The following describes two proteins that form a bound complex.

Residue-level contacts at the interface:
Residue G49 in chain A interacts with residue M2 in chain B (closest heavy-atom distance 3.3 Å).
Residue S3 in chain A contacts residue V51 in chain B (closest heavy-atom distance 3.9 Å).
Residue F4 in chain A interacts with residue P53 in chain B (closest heavy-atom distance 3.5 Å).
Residue I6 in chain A interacts with residue I55 in chain B (closest heavy-atom distance 3.4 Å).
Residue K174 in chain A interacts with residue N118 in chain B (closest heavy-atom distance 3.0 Å).
Residue K174 in chain A is in contact with residue P117 in chain B (closest heavy-atom distance 3.4 Å).
Residue I120 in chain A is in contact with residue K174 in chain B (closest heavy-atom distance 2.4 Å).
Residue M2 in chain A interacts with residue G52 in chain B (closest heavy-atom distance 3.5 Å).
Residue N118 in chain A interacts with residue D119 in chain B (closest heavy-atom distance 2.6 Å).
Residue A54 in chain A is in contact with residue D5 in chain B (closest heavy-atom distance 3.4 Å).
Residue S3 in chain A is in contact with residue G52 in chain B (closest heavy-atom distance 3.0 Å).
Residue I55 in chain A interacts with residue F4 in chain B (closest heavy-atom distance 4.1 Å).
Residue K50 in chain A contacts residue S3 in chain B (closest heavy-atom distance 2.8 Å).
Residue I60 in chain A interacts with residue K174 in chain B (closest heavy-atom distance 3.5 Å).
Residue D5 in chain A interacts with residue M2 in chain B (closest heavy-atom distance 3.5 Å).
Residue N7 in chain A is in contact with residue I55 in chain B (closest heavy-atom distance 2.8 Å).
Residue D5 in chain A interacts with residue I55 in chain B (closest heavy-atom distance 2.7 Å).
Residue L48 in chain A is in contact with residue M2 in chain B (closest heavy-atom distance 3.5 Å).
Residue I6 in chain A interacts with residue G1 in chain B (closest heavy-atom distance 3.4 Å).
Residue T56 in chain A contacts residue N7 in chain B (closest heavy-atom distance 3.3 Å).
Residue I55 in chain A contacts residue I6 in chain B (closest heavy-atom distance 3.4 Å).
Residue N7 in chain A is in contact with residue G1 in chain B (closest heavy-atom distance 3.8 Å).
Residue M2 in chain A interacts with residue G49 in chain B (closest heavy-atom distance 3.4 Å).
Residue K58 in chain A interacts with residue T10 in chain B (closest heavy-atom distance 4.0 Å).
Residue S3 in chain A contacts residue F4 in chain B (closest heavy-atom distance 3.2 Å).
Residue P53 in chain A is in contact with residue D5 in chain B (closest heavy-atom distance 3.4 Å).
Residue D5 in chain A interacts with residue A54 in chain B (closest heavy-atom distance 3.5 Å).
Residue I6 in chain A contacts residue M2 in chain B (closest heavy-atom distance 2.9 Å).
Residue G52 in chain A interacts with residue S3 in chain B (closest heavy-atom distance 2.8 Å).
Residue N118 in chain A interacts with residue P117 in chain B (closest heavy-atom distance 3.6 Å).
Residue G1 in chain A is in contact with residue K50 in chain B (closest heavy-atom distance 3.3 Å).
Residue I55 in chain A interacts with residue D5 in chain B (closest heavy-atom distance 2.7 Å).
Residue F4 in chain A interacts with residue I6 in chain B (closest heavy-atom distance 3.5 Å).
Residue G52 in chain A contacts residue M2 in chain B (closest heavy-atom distance 3.6 Å).
Residue K50 in chain A is in contact with residue M2 in chain B (closest heavy-atom distance 3.3 Å).
Residue M2 in chain A interacts with residue L48 in chain B (closest heavy-atom distance 3.7 Å).
Residue M2 in chain A contacts residue V51 in chain B (closest heavy-atom distance 4.0 Å).
Residue G1 in chain A interacts with residue I6 in chain B (closest heavy-atom distance 3.5 Å).
Residue M2 in chain A interacts with residue K50 in chain B (closest heavy-atom distance 3.2 Å).
Residue V51 in chain A contacts residue S3 in chain B (closest heavy-atom distance 3.6 Å).
Residue F4 in chain A is in contact with residue M2 in chain B (closest heavy-atom distance 4.1 Å).
Residue D5 in chain A contacts residue S3 in chain B (closest heavy-atom distance 3.8 Å).
Residue D5 in chain A interacts with residue P53 in chain B (closest heavy-atom distance 3.5 Å).
Residue L57 in chain A is in contact with residue N7 in chain B (closest heavy-atom distance 3.1 Å).
Residue S3 in chain A contacts residue D5 in chain B (closest heavy-atom distance 3.6 Å).
Residue S116 in chain A interacts with residue P117 in chain B (closest heavy-atom distance 4.0 Å).
Residue G1 in chain A is in contact with residue N7 in chain B (closest heavy-atom distance 3.7 Å).
Residue K50 in chain A is in contact with residue G1 in chain B (closest heavy-atom distance 3.3 Å).
Residue F4 in chain A is in contact with residue F4 in chain B (closest heavy-atom distance 2.6 Å).
Residue I55 in chain A interacts with residue N7 in chain B (closest heavy-atom distance 2.8 Å).
Residue S3 in chain A interacts with residue K50 in chain B (closest heavy-atom distance 2.8 Å).
Residue M2 in chain A is in contact with residue I6 in chain B (closest heavy-atom distance 2.6 Å).
Residue T10 in chain A interacts with residue L57 in chain B (closest heavy-atom distance 4.0 Å).
Residue K174 in chain A is in contact with residue D119 in chain B (closest heavy-atom distance 3.7 Å).
Residue F4 in chain A interacts with residue S3 in chain B (closest heavy-atom distance 3.2 Å).
Residue P53 in chain A contacts residue F4 in chain B (closest heavy-atom distance 3.5 Å).
Residue I6 in chain A contacts residue F4 in chain B (closest heavy-atom distance 3.5 Å).
Residue N7 in chain A interacts with residue T56 in chain B (closest heavy-atom distance 3.5 Å).
Residue M2 in chain A contacts residue D5 in chain B (closest heavy-atom distance 3.4 Å).
Residue N7 in chain A contacts residue L57 in chain B (closest heavy-atom distance 3.1 Å).

Sequence of chain B:
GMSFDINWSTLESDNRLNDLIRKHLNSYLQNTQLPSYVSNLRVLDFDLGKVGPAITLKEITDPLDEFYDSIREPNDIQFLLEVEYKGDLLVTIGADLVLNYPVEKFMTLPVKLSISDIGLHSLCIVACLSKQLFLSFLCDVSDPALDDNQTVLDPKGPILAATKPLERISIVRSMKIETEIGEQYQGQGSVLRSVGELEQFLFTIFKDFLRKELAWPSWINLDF

Sequence of chain A:
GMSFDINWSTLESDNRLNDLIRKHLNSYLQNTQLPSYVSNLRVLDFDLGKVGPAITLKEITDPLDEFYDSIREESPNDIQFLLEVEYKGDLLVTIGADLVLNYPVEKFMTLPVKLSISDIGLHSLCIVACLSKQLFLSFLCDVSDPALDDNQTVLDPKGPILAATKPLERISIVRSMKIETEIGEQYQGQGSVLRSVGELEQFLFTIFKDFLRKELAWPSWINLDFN